Contacts between the two chains:
Residue K30 in the first protein interacts with residue F77 in the second protein (closest heavy-atom distance 3.9 Å).
Residue K30 in the first protein contacts residue E79 in the second protein (closest heavy-atom distance 4.5 Å).
Residue K30 in the first protein contacts residue L76 in the second protein (closest heavy-atom distance 4.5 Å).
Residue N28 in the first protein interacts with residue F77 in the second protein (closest heavy-atom distance 3.6 Å).
Residue K30 in the first protein contacts residue K78 in the second protein (closest heavy-atom distance 3.0 Å).
Residue Y101 in the first protein contacts residue F77 in the second protein (closest heavy-atom distance 3.4 Å).
Residue K30 in the first protein contacts residue D80 in the second protein (closest heavy-atom distance 4.0 Å).

The following describes two proteins that form a bound complex.

Sequence of the first protein:
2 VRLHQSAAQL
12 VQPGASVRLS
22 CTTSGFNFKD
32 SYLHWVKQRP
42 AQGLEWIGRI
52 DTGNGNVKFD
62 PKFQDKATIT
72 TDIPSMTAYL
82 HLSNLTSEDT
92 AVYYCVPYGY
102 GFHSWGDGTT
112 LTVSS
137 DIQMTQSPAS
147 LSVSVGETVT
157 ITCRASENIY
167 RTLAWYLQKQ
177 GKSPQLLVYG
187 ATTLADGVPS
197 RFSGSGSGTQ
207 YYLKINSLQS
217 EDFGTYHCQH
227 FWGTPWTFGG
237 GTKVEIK

Sequence of the second protein:
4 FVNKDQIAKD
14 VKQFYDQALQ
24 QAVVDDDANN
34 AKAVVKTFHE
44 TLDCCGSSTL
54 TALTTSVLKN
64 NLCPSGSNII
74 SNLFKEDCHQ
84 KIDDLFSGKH